Interface contacts:
Residue L32 in chain B contacts residue I31 in chain A (closest heavy-atom distance 3.8 Å).
Residue I53 in chain B is in contact with residue L12 in chain A (closest heavy-atom distance 3.6 Å).
Residue L32 in chain B is in contact with residue N30 in chain A (closest heavy-atom distance 4.8 Å).
Residue L32 in chain B is in contact with residue L32 in chain A (closest heavy-atom distance 4.0 Å).
Residue N30 in chain B interacts with residue N30 in chain A (closest heavy-atom distance 3.9 Å).
Residue I53 in chain B contacts residue R50 in chain A (closest heavy-atom distance 3.2 Å).
Residue L32 in chain B interacts with residue L15 in chain A (closest heavy-atom distance 3.6 Å).
Residue G33 in chain B is in contact with residue L15 in chain A (closest heavy-atom distance 4.3 Å).
Residue I31 in chain B contacts residue L32 in chain A (closest heavy-atom distance 3.7 Å).
Residue N30 in chain B is in contact with residue I31 in chain A (closest heavy-atom distance 3.2 Å).
Residue I31 in chain B interacts with residue I31 in chain A (closest heavy-atom distance 3.8 Å).
Residue L32 in chain B is in contact with residue M10 in chain A (closest heavy-atom distance 3.6 Å).
Residue I31 in chain B is in contact with residue N30 in chain A (closest heavy-atom distance 3.8 Å).
Residue L49 in chain B interacts with residue F52 in chain A (closest heavy-atom distance 3.7 Å).
Residue R50 in chain B is in contact with residue I53 in chain A (closest heavy-atom distance 3.3 Å).
Residue F52 in chain B contacts residue L12 in chain A (closest heavy-atom distance 3.6 Å).
Residue I53 in chain B contacts residue I53 in chain A (closest heavy-atom distance 3.9 Å).
Residue M10 in chain B contacts residue L32 in chain A (closest heavy-atom distance 4.0 Å).
Residue F52 in chain B interacts with residue L49 in chain A (closest heavy-atom distance 3.3 Å).
Residue F52 in chain B is in contact with residue F52 in chain A (closest heavy-atom distance 3.6 Å).
Residue F52 in chain B contacts residue L15 in chain A (closest heavy-atom distance 3.7 Å).
Residue L32 in chain B interacts with residue L49 in chain A (closest heavy-atom distance 4.7 Å).
Residue L12 in chain B contacts residue I53 in chain A (closest heavy-atom distance 3.4 Å).
Residue R51 in chain B contacts residue I53 in chain A (closest heavy-atom distance 4.5 Å).
Residue F52 in chain B contacts residue R50 in chain A (closest heavy-atom distance 4.5 Å).
Residue F52 in chain B is in contact with residue I53 in chain A (closest heavy-atom distance 3.3 Å).
Residue L49 in chain B contacts residue I53 in chain A (closest heavy-atom distance 3.3 Å).
Residue L12 in chain B contacts residue F52 in chain A (closest heavy-atom distance 3.8 Å).
Residue M10 in chain B interacts with residue F52 in chain A (closest heavy-atom distance 4.0 Å).
Residue F52 in chain B contacts residue M10 in chain A (closest heavy-atom distance 3.7 Å).
Residue N30 in chain B interacts with residue L32 in chain A (closest heavy-atom distance 4.1 Å).
Residue M10 in chain B interacts with residue G33 in chain A (closest heavy-atom distance 4.9 Å).
Residue F48 in chain B interacts with residue M10 in chain A (closest heavy-atom distance 4.0 Å).

Sequence of chain A:
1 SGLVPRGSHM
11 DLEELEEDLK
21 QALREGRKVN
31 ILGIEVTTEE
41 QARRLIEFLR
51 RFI

Sequence of chain B:
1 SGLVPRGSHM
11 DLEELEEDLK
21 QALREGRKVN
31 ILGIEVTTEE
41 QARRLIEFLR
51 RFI

The following describes two proteins that form a bound complex.